Sequence of protein 2:
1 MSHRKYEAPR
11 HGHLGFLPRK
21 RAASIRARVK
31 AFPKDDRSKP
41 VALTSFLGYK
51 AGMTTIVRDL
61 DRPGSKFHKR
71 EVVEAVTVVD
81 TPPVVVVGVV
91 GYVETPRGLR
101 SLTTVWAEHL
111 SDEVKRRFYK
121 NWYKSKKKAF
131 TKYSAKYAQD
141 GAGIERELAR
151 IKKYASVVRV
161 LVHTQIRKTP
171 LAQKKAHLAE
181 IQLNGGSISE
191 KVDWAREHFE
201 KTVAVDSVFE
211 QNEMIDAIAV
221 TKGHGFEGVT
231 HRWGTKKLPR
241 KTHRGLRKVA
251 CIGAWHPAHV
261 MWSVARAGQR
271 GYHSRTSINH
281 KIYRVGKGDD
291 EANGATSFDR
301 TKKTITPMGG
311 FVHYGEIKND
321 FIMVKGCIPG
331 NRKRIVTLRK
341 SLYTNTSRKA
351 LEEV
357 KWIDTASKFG

Sequence of protein 1:
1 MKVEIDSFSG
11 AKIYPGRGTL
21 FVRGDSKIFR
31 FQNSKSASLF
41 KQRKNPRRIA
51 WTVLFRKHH

Residue-level contacts at the interface:
Residue K357 in protein 2 contacts residue M1 in protein 1 (closest heavy-atom distance 4.2 Å).
Residue W358 in protein 2 contacts residue M1 in protein 1 (closest heavy-atom distance 4.0 Å).

The following describes two proteins that form a bound complex.